Interface contacts:
Residue G25 in protein 2 interacts with residue Y64 in protein 1 (closest heavy-atom distance 4.0 Å).
Residue S28 in protein 2 is in contact with residue Y64 in protein 1 (closest heavy-atom distance 4.4 Å).
Residue S28 in protein 2 is in contact with residue D65 in protein 1 (closest heavy-atom distance 4.6 Å).
Residue L27 in protein 2 interacts with residue D65 in protein 1 (closest heavy-atom distance 3.3 Å).
Residue L27 in protein 2 contacts residue G66 in protein 1 (closest heavy-atom distance 4.5 Å).
Residue G25 in protein 2 contacts residue S70 in protein 1 (closest heavy-atom distance 4.0 Å).

The following describes two proteins that form a bound complex.

Sequence of protein 2:
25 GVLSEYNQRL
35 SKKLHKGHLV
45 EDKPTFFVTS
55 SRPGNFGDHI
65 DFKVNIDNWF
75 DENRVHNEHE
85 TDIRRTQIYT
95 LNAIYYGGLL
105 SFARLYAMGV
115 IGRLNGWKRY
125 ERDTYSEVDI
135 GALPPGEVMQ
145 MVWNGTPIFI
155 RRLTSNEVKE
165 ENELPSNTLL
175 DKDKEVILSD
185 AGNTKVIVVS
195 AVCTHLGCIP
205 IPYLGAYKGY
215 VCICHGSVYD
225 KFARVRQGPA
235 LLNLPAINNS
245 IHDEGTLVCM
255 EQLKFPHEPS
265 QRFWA

Sequence of protein 1:
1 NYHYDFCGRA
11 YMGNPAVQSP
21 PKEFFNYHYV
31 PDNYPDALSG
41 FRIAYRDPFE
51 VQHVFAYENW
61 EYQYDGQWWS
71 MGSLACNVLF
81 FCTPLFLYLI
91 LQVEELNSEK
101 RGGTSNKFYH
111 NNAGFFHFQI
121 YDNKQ